This data describes a binding interaction between two proteins.

Sequence of protein 2:
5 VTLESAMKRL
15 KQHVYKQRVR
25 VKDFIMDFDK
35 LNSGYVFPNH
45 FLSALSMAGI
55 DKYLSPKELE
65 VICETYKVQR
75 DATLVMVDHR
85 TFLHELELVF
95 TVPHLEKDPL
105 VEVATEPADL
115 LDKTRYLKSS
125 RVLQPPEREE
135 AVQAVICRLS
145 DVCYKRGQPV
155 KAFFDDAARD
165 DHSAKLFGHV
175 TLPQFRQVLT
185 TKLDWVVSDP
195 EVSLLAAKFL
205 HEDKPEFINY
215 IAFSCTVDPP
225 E

Residue-level contacts at the interface:
Residue Q35 in protein 1 contacts residue T77 in protein 2 (closest heavy-atom distance 4.9 Å).
Residue D76 in protein 1 is in contact with residue L35 in protein 2 (closest heavy-atom distance 5.0 Å).
Residue Q85 in protein 1 contacts residue T77 in protein 2 (closest heavy-atom distance 4.0 Å).
Residue R84 in protein 1 contacts residue D75 in protein 2 (closest heavy-atom distance 3.7 Å).
Residue D33 in protein 1 interacts with residue T77 in protein 2 (closest heavy-atom distance 3.7 Å).
Residue R84 in protein 1 is in contact with residue L78 in protein 2 (closest heavy-atom distance 4.4 Å).
Residue Q85 in protein 1 interacts with residue D75 in protein 2 (closest heavy-atom distance 4.6 Å).
Residue R84 in protein 1 interacts with residue R74 in protein 2 (closest heavy-atom distance 3.4 Å).
Residue Q85 in protein 1 contacts residue L78 in protein 2 (closest heavy-atom distance 3.0 Å).

Sequence of protein 1:
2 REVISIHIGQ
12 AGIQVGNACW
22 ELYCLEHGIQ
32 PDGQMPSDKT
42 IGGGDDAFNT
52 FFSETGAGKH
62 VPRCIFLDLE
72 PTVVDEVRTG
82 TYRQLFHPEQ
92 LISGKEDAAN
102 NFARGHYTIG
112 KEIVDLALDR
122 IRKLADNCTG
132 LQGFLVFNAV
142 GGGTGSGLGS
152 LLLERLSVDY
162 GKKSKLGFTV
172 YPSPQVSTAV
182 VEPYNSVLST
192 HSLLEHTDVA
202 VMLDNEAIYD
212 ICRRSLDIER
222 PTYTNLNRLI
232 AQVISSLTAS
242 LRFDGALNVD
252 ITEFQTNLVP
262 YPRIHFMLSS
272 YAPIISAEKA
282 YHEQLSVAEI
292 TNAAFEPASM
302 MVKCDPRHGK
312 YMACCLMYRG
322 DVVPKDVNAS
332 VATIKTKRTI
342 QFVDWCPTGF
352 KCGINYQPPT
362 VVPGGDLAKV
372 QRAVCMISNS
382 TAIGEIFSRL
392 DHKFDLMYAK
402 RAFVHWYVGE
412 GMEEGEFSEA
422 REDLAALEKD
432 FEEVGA